Sequence of the first protein:
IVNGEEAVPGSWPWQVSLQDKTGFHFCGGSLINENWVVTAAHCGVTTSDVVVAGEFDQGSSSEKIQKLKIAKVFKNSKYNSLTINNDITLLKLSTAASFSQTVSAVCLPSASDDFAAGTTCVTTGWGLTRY

Contacts between the two chains:
Residue W14 in the first protein contacts residue P4 in the second protein (closest heavy-atom distance 3.6 Å).
Residue Q101 in the first protein contacts residue A5 in the second protein (closest heavy-atom distance 3.6 Å).
Residue Q101 in the first protein is in contact with residue I6 in the second protein (closest heavy-atom distance 3.7 Å).
Residue S11 in the first protein contacts residue I6 in the second protein (closest heavy-atom distance 3.1 Å).
Residue V122 in the first protein interacts with residue L10 in the second protein (closest heavy-atom distance 3.6 Å).
Residue W14 in the first protein is in contact with residue V3 in the second protein (closest heavy-atom distance 4.4 Å).
Residue G10 in the first protein is in contact with residue I6 in the second protein (closest heavy-atom distance 3.9 Å).
Residue T102 in the first protein is in contact with residue I6 in the second protein (closest heavy-atom distance 3.6 Å).
Residue W12 in the first protein interacts with residue P8 in the second protein (closest heavy-atom distance 3.3 Å).
Residue A105 in the first protein is in contact with residue G2 in the second protein (closest heavy-atom distance 3.0 Å).
Residue S11 in the first protein is in contact with residue Q7 in the second protein (closest heavy-atom distance 3.9 Å).
Residue V8 in the first protein contacts residue I6 in the second protein (closest heavy-atom distance 3.9 Å).
Residue P9 in the first protein is in contact with residue I6 in the second protein (closest heavy-atom distance 3.5 Å).
Residue A105 in the first protein interacts with residue C1 in the second protein (closest heavy-atom distance 3.6 Å).
Residue V106 in the first protein contacts residue G2 in the second protein (closest heavy-atom distance 4.0 Å).
Residue V106 in the first protein is in contact with residue C1 in the second protein (closest heavy-atom distance 3.8 Å).
Residue P13 in the first protein contacts residue P4 in the second protein (closest heavy-atom distance 3.7 Å).
Residue V8 in the first protein interacts with residue V9 in the second protein (closest heavy-atom distance 3.8 Å).
Residue L108 in the first protein contacts residue C1 in the second protein (closest heavy-atom distance 4.9 Å).
Residue W14 in the first protein is in contact with residue G2 in the second protein (closest heavy-atom distance 3.9 Å).
Residue P13 in the first protein is in contact with residue A5 in the second protein (closest heavy-atom distance 4.9 Å).
Residue S11 in the first protein is in contact with residue P4 in the second protein (closest heavy-atom distance 3.4 Å).
Residue C107 in the first protein interacts with residue C1 in the second protein (closest heavy-atom distance 2.0 Å).
Residue C107 in the first protein interacts with residue G2 in the second protein (closest heavy-atom distance 3.3 Å).
Residue E5 in the first protein interacts with residue L10 in the second protein (closest heavy-atom distance 3.3 Å).
Residue E5 in the first protein is in contact with residue S11 in the second protein (closest heavy-atom distance 2.6 Å).
Residue S104 in the first protein is in contact with residue V3 in the second protein (closest heavy-atom distance 4.9 Å).
Residue W12 in the first protein contacts residue L10 in the second protein (closest heavy-atom distance 3.9 Å).
Residue A105 in the first protein is in contact with residue V3 in the second protein (closest heavy-atom distance 4.8 Å).
Residue S11 in the first protein interacts with residue P8 in the second protein (closest heavy-atom distance 3.4 Å).
Residue E5 in the first protein contacts residue V9 in the second protein (closest heavy-atom distance 3.9 Å).
Residue V8 in the first protein is in contact with residue Q7 in the second protein (closest heavy-atom distance 4.2 Å).
Residue S104 in the first protein contacts residue P4 in the second protein (closest heavy-atom distance 4.9 Å).
Residue V8 in the first protein is in contact with residue P8 in the second protein (closest heavy-atom distance 4.5 Å).
Residue S11 in the first protein contacts residue V9 in the second protein (closest heavy-atom distance 4.9 Å).

Sequence of the second protein:
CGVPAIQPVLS

This data describes a binding interaction between two proteins.